Interface contacts:
Residue E238 in protein 1 interacts with residue H4 in protein 2 (closest heavy-atom distance 3.4 Å).
Residue V73 in protein 1 is in contact with residue V7 in protein 2 (closest heavy-atom distance 3.9 Å).
Residue V73 in protein 1 contacts residue L10 in protein 2 (closest heavy-atom distance 3.7 Å).
Residue E238 in protein 1 is in contact with residue L6 in protein 2 (closest heavy-atom distance 2.8 Å).
Residue K59 in protein 1 interacts with residue T11 in protein 2 (closest heavy-atom distance 4.6 Å).
Residue L76 in protein 1 interacts with residue L10 in protein 2 (closest heavy-atom distance 3.8 Å).
Residue K59 in protein 1 is in contact with residue L10 in protein 2 (closest heavy-atom distance 3.4 Å).
Residue E238 in protein 1 interacts with residue V7 in protein 2 (closest heavy-atom distance 4.8 Å).
Residue Q72 in protein 1 interacts with residue L10 in protein 2 (closest heavy-atom distance 3.6 Å).
Residue L235 in protein 1 contacts residue L6 in protein 2 (closest heavy-atom distance 4.0 Å).
Residue E238 in protein 1 interacts with residue K5 in protein 2 (closest heavy-atom distance 2.9 Å).
Residue L69 in protein 1 interacts with residue L10 in protein 2 (closest heavy-atom distance 4.0 Å).
Residue M239 in protein 1 interacts with residue L6 in protein 2 (closest heavy-atom distance 3.8 Å).
Residue I55 in protein 1 interacts with residue L10 in protein 2 (closest heavy-atom distance 3.8 Å).
Residue V73 in protein 1 is in contact with residue L6 in protein 2 (closest heavy-atom distance 3.9 Å).
Residue L69 in protein 1 is in contact with residue T11 in protein 2 (closest heavy-atom distance 3.5 Å).
Residue K59 in protein 1 is in contact with residue T13 in protein 2 (closest heavy-atom distance 3.9 Å).
Residue L76 in protein 1 interacts with residue L6 in protein 2 (closest heavy-atom distance 4.2 Å).
Residue I55 in protein 1 is in contact with residue L9 in protein 2 (closest heavy-atom distance 3.6 Å).
Residue F64 in protein 1 is in contact with residue L10 in protein 2 (closest heavy-atom distance 4.2 Å).
Residue K59 in protein 1 is in contact with residue L9 in protein 2 (closest heavy-atom distance 2.8 Å).
Residue L69 in protein 1 is in contact with residue V7 in protein 2 (closest heavy-atom distance 4.1 Å).
Residue V52 in protein 1 is in contact with residue L9 in protein 2 (closest heavy-atom distance 4.5 Å).
Residue E77 in protein 1 contacts residue L6 in protein 2 (closest heavy-atom distance 3.8 Å).
Residue I55 in protein 1 contacts residue L6 in protein 2 (closest heavy-atom distance 3.5 Å).
Residue L235 in protein 1 interacts with residue K5 in protein 2 (closest heavy-atom distance 3.9 Å).
Residue L235 in protein 1 contacts residue L9 in protein 2 (closest heavy-atom distance 3.7 Å).

Sequence of protein 1:
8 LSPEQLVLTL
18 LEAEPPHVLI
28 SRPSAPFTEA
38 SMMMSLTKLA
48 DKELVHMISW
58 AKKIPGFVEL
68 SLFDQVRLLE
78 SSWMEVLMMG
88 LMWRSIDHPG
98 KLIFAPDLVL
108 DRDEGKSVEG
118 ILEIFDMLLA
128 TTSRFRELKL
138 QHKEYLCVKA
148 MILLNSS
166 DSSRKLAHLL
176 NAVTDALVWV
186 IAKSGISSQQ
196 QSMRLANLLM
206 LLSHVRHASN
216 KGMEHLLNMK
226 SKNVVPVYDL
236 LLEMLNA

These two protein chains interact to form a complex.

Sequence of protein 2:
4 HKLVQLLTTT